Sequence of chain A:
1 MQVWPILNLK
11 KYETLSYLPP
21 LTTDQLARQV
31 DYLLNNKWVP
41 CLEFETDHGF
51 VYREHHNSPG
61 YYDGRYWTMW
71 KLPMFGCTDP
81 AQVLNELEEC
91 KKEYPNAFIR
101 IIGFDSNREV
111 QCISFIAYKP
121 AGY

Sequence of chain B:
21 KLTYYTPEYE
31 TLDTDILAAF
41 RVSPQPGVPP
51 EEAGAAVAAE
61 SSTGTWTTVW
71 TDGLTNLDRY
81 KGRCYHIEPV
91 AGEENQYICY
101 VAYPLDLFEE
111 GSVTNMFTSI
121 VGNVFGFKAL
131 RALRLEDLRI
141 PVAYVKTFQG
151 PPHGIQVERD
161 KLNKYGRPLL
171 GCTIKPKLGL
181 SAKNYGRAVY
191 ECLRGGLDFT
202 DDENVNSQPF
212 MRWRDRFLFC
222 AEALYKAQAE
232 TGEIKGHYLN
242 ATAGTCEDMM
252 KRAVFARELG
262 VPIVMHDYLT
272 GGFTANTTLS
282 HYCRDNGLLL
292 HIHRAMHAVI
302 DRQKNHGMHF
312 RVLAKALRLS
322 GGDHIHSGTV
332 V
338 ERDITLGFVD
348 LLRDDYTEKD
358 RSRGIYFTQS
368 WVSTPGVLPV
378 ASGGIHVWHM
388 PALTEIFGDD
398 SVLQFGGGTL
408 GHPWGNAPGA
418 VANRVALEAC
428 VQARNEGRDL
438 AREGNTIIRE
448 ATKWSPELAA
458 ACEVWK

This data describes a binding interaction between two proteins.

Interface contacts:
Residue T232 in chain B contacts residue K11 in chain A (closest heavy-atom distance 2.7 Å).
Residue V418 in chain B interacts with residue W4 in chain A (closest heavy-atom distance 3.5 Å).
Residue A230 in chain B contacts residue K10 in chain A (closest heavy-atom distance 3.2 Å).
Residue G233 in chain B contacts residue K10 in chain A (closest heavy-atom distance 3.8 Å).
Residue N432 in chain B interacts with residue Q29 in chain A (closest heavy-atom distance 3.1 Å).
Residue E425 in chain B is in contact with residue T14 in chain A (closest heavy-atom distance 3.6 Å).
Residue E234 in chain B contacts residue S16 in chain A (closest heavy-atom distance 3.7 Å).
Residue W451 in chain B interacts with residue Y17 in chain A (closest heavy-atom distance 3.6 Å).
Residue R421 in chain B contacts residue E13 in chain A (closest heavy-atom distance 3.4 Å).
Residue R167 in chain B contacts residue T14 in chain A (closest heavy-atom distance 3.3 Å).
Residue E231 in chain B interacts with residue K10 in chain A (closest heavy-atom distance 3.4 Å).
Residue I235 in chain B is in contact with residue Y62 in chain A (closest heavy-atom distance 3.6 Å).
Residue E234 in chain B interacts with residue K11 in chain A (closest heavy-atom distance 3.4 Å).
Residue Q156 in chain B contacts residue R108 in chain A (closest heavy-atom distance 2.7 Å).
Residue R194 in chain B is in contact with residue I6 in chain A (closest heavy-atom distance 3.0 Å).
Residue E425 in chain B interacts with residue L15 in chain A (closest heavy-atom distance 2.9 Å).
Residue E425 in chain B interacts with residue L18 in chain A (closest heavy-atom distance 3.7 Å).
Residue K161 in chain B is in contact with residue R65 in chain A (closest heavy-atom distance 2.8 Å).
Residue G196 in chain B contacts residue Y17 in chain A (closest heavy-atom distance 3.4 Å).
Residue P263 in chain B interacts with residue Y62 in chain A (closest heavy-atom distance 3.7 Å).
Residue W411 in chain B interacts with residue Q2 in chain A (closest heavy-atom distance 3.3 Å).
Residue G288 in chain B interacts with residue P59 in chain A (closest heavy-atom distance 3.7 Å).
Residue E425 in chain B contacts residue E13 in chain A (closest heavy-atom distance 3.6 Å).
Residue R421 in chain B interacts with residue Y17 in chain A (closest heavy-atom distance 3.4 Å).
Residue N163 in chain B is in contact with residue E13 in chain A (closest heavy-atom distance 3.7 Å).
Residue R167 in chain B is in contact with residue E13 in chain A (closest heavy-atom distance 2.9 Å).
Residue R258 in chain B interacts with residue S58 in chain A (closest heavy-atom distance 3.8 Å).
Residue T232 in chain B interacts with residue K10 in chain A (closest heavy-atom distance 3.4 Å).
Residue K161 in chain B is in contact with residue G60 in chain A (closest heavy-atom distance 3.7 Å).
Residue Y226 in chain B is in contact with residue R53 in chain A (closest heavy-atom distance 3.2 Å).
Residue Y165 in chain B interacts with residue S114 in chain A (closest heavy-atom distance 3.8 Å).
Residue W411 in chain B is in contact with residue M1 in chain A (closest heavy-atom distance 3.7 Å).
Residue N432 in chain B contacts residue Y32 in chain A (closest heavy-atom distance 3.3 Å).
Residue Q429 in chain B contacts residue Q29 in chain A (closest heavy-atom distance 3.5 Å).
Residue R194 in chain B contacts residue P5 in chain A (closest heavy-atom distance 3.4 Å).
Residue Q429 in chain B contacts residue L21 in chain A (closest heavy-atom distance 3.3 Å).
Residue W451 in chain B is in contact with residue P19 in chain A (closest heavy-atom distance 3.5 Å).
Residue N287 in chain B contacts residue P59 in chain A (closest heavy-atom distance 3.7 Å).
Residue Y165 in chain B interacts with residue T14 in chain A (closest heavy-atom distance 2.5 Å).
Residue W451 in chain B interacts with residue L18 in chain A (closest heavy-atom distance 3.5 Å).
Residue P410 in chain B contacts residue M1 in chain A (closest heavy-atom distance 3.2 Å).
Residue V262 in chain B interacts with residue P59 in chain A (closest heavy-atom distance 3.4 Å).
Residue G166 in chain B contacts residue C112 in chain A (closest heavy-atom distance 3.4 Å).
Residue E433 in chain B contacts residue Q25 in chain A (closest heavy-atom distance 3.7 Å).
Residue G233 in chain B contacts residue V51 in chain A (closest heavy-atom distance 3.7 Å).
Residue I155 in chain B interacts with residue R108 in chain A (closest heavy-atom distance 3.4 Å).
Residue R194 in chain B interacts with residue W4 in chain A (closest heavy-atom distance 2.8 Å).
Residue Y165 in chain B contacts residue C112 in chain A (closest heavy-atom distance 3.6 Å).
Residue Y165 in chain B contacts residue Q111 in chain A (closest heavy-atom distance 3.4 Å).
Residue G195 in chain B contacts residue Y17 in chain A (closest heavy-atom distance 3.6 Å).
Residue Q229 in chain B contacts residue Y62 in chain A (closest heavy-atom distance 3.7 Å).
Residue K164 in chain B is in contact with residue E13 in chain A (closest heavy-atom distance 2.9 Å).
Residue Q156 in chain B contacts residue V110 in chain A (closest heavy-atom distance 3.6 Å).
Residue G261 in chain B interacts with residue R53 in chain A (closest heavy-atom distance 2.9 Å).
Residue E425 in chain B contacts residue Y17 in chain A (closest heavy-atom distance 2.8 Å).
Residue D397 in chain B is in contact with residue R108 in chain A (closest heavy-atom distance 2.8 Å).
Residue R431 in chain B interacts with residue Y32 in chain A (closest heavy-atom distance 3.7 Å).
Residue E234 in chain B is in contact with residue E13 in chain A (closest heavy-atom distance 2.8 Å).
Residue G261 in chain B contacts residue N57 in chain A (closest heavy-atom distance 3.4 Å).
Residue E425 in chain B interacts with residue S16 in chain A (closest heavy-atom distance 3.4 Å).